Contacts between the two chains:
Residue N257 in chain A contacts residue R65 in chain B (closest heavy-atom distance 3.9 Å).
Residue F297 in chain A contacts residue L63 in chain B (closest heavy-atom distance 3.6 Å).
Residue P207 in chain A contacts residue F62 in chain B (closest heavy-atom distance 4.9 Å).
Residue E203 in chain A is in contact with residue N131 in chain B (closest heavy-atom distance 3.8 Å).
Residue F297 in chain A is in contact with residue R66 in chain B (closest heavy-atom distance 4.6 Å).
Residue L204 in chain A is in contact with residue N131 in chain B (closest heavy-atom distance 3.2 Å).
Residue E268 in chain A interacts with residue R66 in chain B (closest heavy-atom distance 3.2 Å).
Residue E301 in chain A interacts with residue A132 in chain B (closest heavy-atom distance 4.5 Å).
Residue G205 in chain A contacts residue F62 in chain B (closest heavy-atom distance 3.7 Å).
Residue A197 in chain A contacts residue L63 in chain B (closest heavy-atom distance 4.9 Å).
Residue L303 in chain A is in contact with residue F62 in chain B (closest heavy-atom distance 3.7 Å).
Residue S299 in chain A is in contact with residue V59 in chain B (closest heavy-atom distance 3.6 Å).
Residue D298 in chain A is in contact with residue H57 in chain B (closest heavy-atom distance 3.9 Å).
Residue K296 in chain A interacts with residue R66 in chain B (closest heavy-atom distance 3.6 Å).
Residue T259 in chain A is in contact with residue G261 in chain B (closest heavy-atom distance 4.2 Å).
Residue E203 in chain A interacts with residue G100 in chain B (closest heavy-atom distance 4.3 Å).
Residue K202 in chain A interacts with residue N131 in chain B (closest heavy-atom distance 3.8 Å).
Residue T259 in chain A contacts residue F260 in chain B (closest heavy-atom distance 4.4 Å).
Residue A197 in chain A is in contact with residue F62 in chain B (closest heavy-atom distance 3.4 Å).
Residue G205 in chain A interacts with residue N131 in chain B (closest heavy-atom distance 4.7 Å).
Residue T259 in chain A contacts residue E263 in chain B (closest heavy-atom distance 4.5 Å).
Residue V300 in chain A is in contact with residue F62 in chain B (closest heavy-atom distance 3.6 Å).
Residue L303 in chain A interacts with residue L63 in chain B (closest heavy-atom distance 3.9 Å).
Residue K202 in chain A contacts residue E130 in chain B (closest heavy-atom distance 4.1 Å).
Residue E268 in chain A is in contact with residue L63 in chain B (closest heavy-atom distance 4.3 Å).
Residue E301 in chain A is in contact with residue T127 in chain B (closest heavy-atom distance 3.6 Å).
Residue D298 in chain A is in contact with residue T165 in chain B (closest heavy-atom distance 2.7 Å).
Residue D298 in chain A is in contact with residue R168 in chain B (closest heavy-atom distance 4.8 Å).
Residue A197 in chain A is in contact with residue V61 in chain B (closest heavy-atom distance 3.7 Å).
Residue F206 in chain A interacts with residue V61 in chain B (closest heavy-atom distance 3.5 Å).
Residue K296 in chain A interacts with residue R65 in chain B (closest heavy-atom distance 4.4 Å).
Residue E203 in chain A is in contact with residue E130 in chain B (closest heavy-atom distance 4.1 Å).
Residue D298 in chain A contacts residue V59 in chain B (closest heavy-atom distance 4.0 Å).
Residue D298 in chain A is in contact with residue P68 in chain B (closest heavy-atom distance 4.0 Å).
Residue V300 in chain A is in contact with residue P58 in chain B (closest heavy-atom distance 3.4 Å).
Residue L303 in chain A interacts with residue V59 in chain B (closest heavy-atom distance 4.8 Å).
Residue A197 in chain A contacts residue P64 in chain B (closest heavy-atom distance 3.5 Å).
Residue F206 in chain A is in contact with residue F62 in chain B (closest heavy-atom distance 3.7 Å).
Residue V300 in chain A interacts with residue A132 in chain B (closest heavy-atom distance 4.8 Å).
Residue F260 in chain A is in contact with residue F260 in chain B (closest heavy-atom distance 4.3 Å).
Residue E203 in chain A contacts residue S99 in chain B (closest heavy-atom distance 3.8 Å).
Residue V300 in chain A contacts residue V59 in chain B (closest heavy-atom distance 3.8 Å).
Residue L304 in chain A interacts with residue N131 in chain B (closest heavy-atom distance 3.5 Å).
Residue K296 in chain A is in contact with residue A67 in chain B (closest heavy-atom distance 4.9 Å).
Residue E203 in chain A is in contact with residue F62 in chain B (closest heavy-atom distance 3.7 Å).
Residue E301 in chain A interacts with residue N125 in chain B (closest heavy-atom distance 3.0 Å).
Residue L304 in chain A contacts residue A132 in chain B (closest heavy-atom distance 3.7 Å).
Residue T259 in chain A interacts with residue D262 in chain B (closest heavy-atom distance 3.4 Å).
Residue G198 in chain A interacts with residue V61 in chain B (closest heavy-atom distance 4.6 Å).
Residue F297 in chain A interacts with residue V59 in chain B (closest heavy-atom distance 4.0 Å).
Residue S299 in chain A contacts residue H57 in chain B (closest heavy-atom distance 4.9 Å).
Residue F297 in chain A is in contact with residue P68 in chain B (closest heavy-atom distance 3.6 Å).

Sequence of chain B:
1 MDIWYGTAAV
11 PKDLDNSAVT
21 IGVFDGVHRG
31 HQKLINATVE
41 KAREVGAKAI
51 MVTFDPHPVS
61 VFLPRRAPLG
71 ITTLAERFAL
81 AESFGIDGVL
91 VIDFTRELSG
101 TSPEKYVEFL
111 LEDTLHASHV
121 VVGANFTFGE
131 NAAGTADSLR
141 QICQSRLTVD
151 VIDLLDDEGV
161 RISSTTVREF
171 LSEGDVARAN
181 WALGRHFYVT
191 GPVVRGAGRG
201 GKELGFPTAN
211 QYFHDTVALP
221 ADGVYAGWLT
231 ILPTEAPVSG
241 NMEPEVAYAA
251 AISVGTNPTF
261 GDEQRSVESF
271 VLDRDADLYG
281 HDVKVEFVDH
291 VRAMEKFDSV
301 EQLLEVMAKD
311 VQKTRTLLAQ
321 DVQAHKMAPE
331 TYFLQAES

Sequence of chain A:
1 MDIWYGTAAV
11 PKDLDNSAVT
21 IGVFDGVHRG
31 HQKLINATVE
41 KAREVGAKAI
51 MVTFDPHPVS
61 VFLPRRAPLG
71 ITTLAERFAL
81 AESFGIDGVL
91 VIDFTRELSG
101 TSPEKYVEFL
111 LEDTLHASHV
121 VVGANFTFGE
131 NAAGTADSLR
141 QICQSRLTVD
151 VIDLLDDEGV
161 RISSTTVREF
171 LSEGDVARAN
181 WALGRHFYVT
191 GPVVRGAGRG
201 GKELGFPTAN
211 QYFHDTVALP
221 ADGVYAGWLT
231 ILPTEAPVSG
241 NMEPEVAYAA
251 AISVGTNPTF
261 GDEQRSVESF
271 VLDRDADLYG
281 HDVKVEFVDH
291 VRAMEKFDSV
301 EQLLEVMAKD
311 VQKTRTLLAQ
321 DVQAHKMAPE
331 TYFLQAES

This data describes a binding interaction between two proteins.